Interface contacts:
Residue R67 in protein 1 contacts residue V9 in protein 2 (closest heavy-atom distance 3.6 Å).

Sequence of protein 1:
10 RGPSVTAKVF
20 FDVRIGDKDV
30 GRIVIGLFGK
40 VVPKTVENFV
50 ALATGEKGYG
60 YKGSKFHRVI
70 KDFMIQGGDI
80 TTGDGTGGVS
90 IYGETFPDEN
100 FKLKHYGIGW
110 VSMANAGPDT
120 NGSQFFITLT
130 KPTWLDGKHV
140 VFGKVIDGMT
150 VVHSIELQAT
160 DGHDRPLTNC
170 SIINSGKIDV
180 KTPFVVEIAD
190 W

Sequence of protein 2:
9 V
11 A

The following describes two proteins that form a bound complex.